Contacts between the two chains:
Residue R81 in chain A contacts residue E5 in chain B (closest heavy-atom distance 3.5 Å).
Residue E442 in chain A contacts residue F9 in chain B (closest heavy-atom distance 4.1 Å).
Residue M445 in chain A interacts with residue F9 in chain B (closest heavy-atom distance 3.6 Å).
Residue Y79 in chain A interacts with residue L6 in chain B (closest heavy-atom distance 3.5 Å).
Residue Y79 in chain A contacts residue R8 in chain B (closest heavy-atom distance 3.2 Å).
Residue G78 in chain A is in contact with residue E5 in chain B (closest heavy-atom distance 5.0 Å).
Residue V80 in chain A interacts with residue I2 in chain B (closest heavy-atom distance 4.1 Å).
Residue R81 in chain A is in contact with residue I2 in chain B (closest heavy-atom distance 3.3 Å).
Residue Y79 in chain A interacts with residue I2 in chain B (closest heavy-atom distance 3.4 Å).
Residue M445 in chain A is in contact with residue F10 in chain B (closest heavy-atom distance 4.1 Å).
Residue I441 in chain A is in contact with residue I2 in chain B (closest heavy-atom distance 4.4 Å).
Residue I441 in chain A is in contact with residue L6 in chain B (closest heavy-atom distance 4.1 Å).
Residue L48 in chain A is in contact with residue R8 in chain B (closest heavy-atom distance 4.7 Å).
Residue I441 in chain A is in contact with residue F9 in chain B (closest heavy-atom distance 4.1 Å).
Residue Y79 in chain A contacts residue F9 in chain B (closest heavy-atom distance 3.4 Å).
Residue Y79 in chain A is in contact with residue E5 in chain B (closest heavy-atom distance 3.5 Å).

Sequence of chain A:
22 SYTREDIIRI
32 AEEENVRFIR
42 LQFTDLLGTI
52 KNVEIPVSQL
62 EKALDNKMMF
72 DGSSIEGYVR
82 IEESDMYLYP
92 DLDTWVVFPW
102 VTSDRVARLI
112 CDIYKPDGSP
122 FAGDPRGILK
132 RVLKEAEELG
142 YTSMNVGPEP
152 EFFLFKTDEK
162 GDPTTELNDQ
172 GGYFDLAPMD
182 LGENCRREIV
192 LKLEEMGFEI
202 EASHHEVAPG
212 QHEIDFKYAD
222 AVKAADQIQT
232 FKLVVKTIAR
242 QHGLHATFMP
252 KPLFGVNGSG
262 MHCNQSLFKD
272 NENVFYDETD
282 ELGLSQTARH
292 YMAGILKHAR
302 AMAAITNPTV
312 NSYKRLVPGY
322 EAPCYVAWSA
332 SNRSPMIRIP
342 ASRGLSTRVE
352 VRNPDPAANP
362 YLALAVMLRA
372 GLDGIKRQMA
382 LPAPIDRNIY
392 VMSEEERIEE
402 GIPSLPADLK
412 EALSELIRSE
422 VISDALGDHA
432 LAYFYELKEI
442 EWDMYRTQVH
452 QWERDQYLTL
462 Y

This data describes a binding interaction between two proteins.

Sequence of chain B:
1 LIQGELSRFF